Sequence of chain A:
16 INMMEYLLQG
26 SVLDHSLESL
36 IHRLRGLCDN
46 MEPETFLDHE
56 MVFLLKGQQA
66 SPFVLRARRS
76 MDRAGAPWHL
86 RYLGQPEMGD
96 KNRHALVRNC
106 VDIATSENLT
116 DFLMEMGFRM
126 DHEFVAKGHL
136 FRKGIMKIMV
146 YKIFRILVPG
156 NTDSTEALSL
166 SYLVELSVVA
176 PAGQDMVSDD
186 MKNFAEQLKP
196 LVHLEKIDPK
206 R

The following describes two proteins that form a bound complex.

Sequence of chain B:
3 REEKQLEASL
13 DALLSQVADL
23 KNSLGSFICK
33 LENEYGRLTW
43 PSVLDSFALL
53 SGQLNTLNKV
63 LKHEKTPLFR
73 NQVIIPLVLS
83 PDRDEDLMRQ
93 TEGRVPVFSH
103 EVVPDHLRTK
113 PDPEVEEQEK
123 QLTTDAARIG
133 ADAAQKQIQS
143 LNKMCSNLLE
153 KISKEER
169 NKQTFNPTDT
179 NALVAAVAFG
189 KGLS

Residue-level contacts at the interface:
Residue D126 in chain A contacts residue S192 in chain B (closest heavy-atom distance 4.5 Å).
Residue R71 in chain A interacts with residue A186 in chain B (closest heavy-atom distance 3.2 Å).
Residue F129 in chain A contacts residue V185 in chain B (closest heavy-atom distance 4.1 Å).
Residue S164 in chain A interacts with residue L181 in chain B (closest heavy-atom distance 4.6 Å).
Residue R150 in chain A contacts residue L191 in chain B (closest heavy-atom distance 3.6 Å).
Residue I151 in chain A is in contact with residue L191 in chain B (closest heavy-atom distance 4.7 Å).
Residue L28 in chain A contacts residue D177 in chain B (closest heavy-atom distance 3.9 Å).
Residue L196 in chain A interacts with residue F173 in chain B (closest heavy-atom distance 3.6 Å).
Residue H127 in chain A interacts with residue F187 in chain B (closest heavy-atom distance 4.3 Å).
Residue S26 in chain A is in contact with residue F173 in chain B (closest heavy-atom distance 3.2 Å).
Residue P204 in chain A interacts with residue F187 in chain B (closest heavy-atom distance 3.8 Å).
Residue G25 in chain A is in contact with residue T178 in chain B (closest heavy-atom distance 3.8 Å).
Residue L165 in chain A is in contact with residue D177 in chain B (closest heavy-atom distance 4.6 Å).
Residue Y167 in chain A interacts with residue L181 in chain B (closest heavy-atom distance 4.1 Å).
Residue R71 in chain A is in contact with residue F187 in chain B (closest heavy-atom distance 4.6 Å).
Residue S164 in chain A interacts with residue D177 in chain B (closest heavy-atom distance 2.4 Å).
Residue E128 in chain A interacts with residue L191 in chain B (closest heavy-atom distance 4.4 Å).
Residue I148 in chain A contacts residue L191 in chain B (closest heavy-atom distance 4.4 Å).
Residue S26 in chain A interacts with residue N174 in chain B (closest heavy-atom distance 3.4 Å).
Residue H30 in chain A contacts residue K170 in chain B (closest heavy-atom distance 3.9 Å).
Residue Q24 in chain A contacts residue V185 in chain B (closest heavy-atom distance 4.2 Å).
Residue L163 in chain A contacts residue L191 in chain B (closest heavy-atom distance 3.8 Å).
Residue V197 in chain A is in contact with residue F173 in chain B (closest heavy-atom distance 4.6 Å).
Residue S166 in chain A is in contact with residue L181 in chain B (closest heavy-atom distance 3.3 Å).
Residue L168 in chain A is in contact with residue L181 in chain B (closest heavy-atom distance 3.7 Å).
Residue L163 in chain A is in contact with residue A184 in chain B (closest heavy-atom distance 3.7 Å).
Residue I202 in chain A interacts with residue V182 in chain B (closest heavy-atom distance 3.7 Å).
Residue L28 in chain A is in contact with residue T172 in chain B (closest heavy-atom distance 2.8 Å).
Residue I148 in chain A interacts with residue L181 in chain B (closest heavy-atom distance 4.0 Å).
Residue L168 in chain A is in contact with residue V185 in chain B (closest heavy-atom distance 4.1 Å).
Residue L163 in chain A contacts residue A180 in chain B (closest heavy-atom distance 4.7 Å).
Residue S26 in chain A contacts residue T178 in chain B (closest heavy-atom distance 2.3 Å).
Residue L28 in chain A is in contact with residue N174 in chain B (closest heavy-atom distance 3.8 Å).
Residue H30 in chain A interacts with residue Q171 in chain B (closest heavy-atom distance 4.0 Å).
Residue L196 in chain A interacts with residue T172 in chain B (closest heavy-atom distance 2.6 Å).
Residue R150 in chain A contacts residue G190 in chain B (closest heavy-atom distance 2.5 Å).
Residue R71 in chain A interacts with residue V185 in chain B (closest heavy-atom distance 3.2 Å).
Residue F129 in chain A interacts with residue L191 in chain B (closest heavy-atom distance 3.9 Å).
Residue L28 in chain A contacts residue Q171 in chain B (closest heavy-atom distance 3.9 Å).
Residue H198 in chain A interacts with residue F173 in chain B (closest heavy-atom distance 3.6 Å).
Residue L163 in chain A is in contact with residue L181 in chain B (closest heavy-atom distance 3.8 Å).
Residue I202 in chain A contacts residue N179 in chain B (closest heavy-atom distance 3.4 Å).
Residue E200 in chain A interacts with residue T178 in chain B (closest heavy-atom distance 4.5 Å).
Residue P195 in chain A interacts with residue T172 in chain B (closest heavy-atom distance 4.0 Å).
Residue H127 in chain A interacts with residue G188 in chain B (closest heavy-atom distance 3.5 Å).
Residue I148 in chain A is in contact with residue V185 in chain B (closest heavy-atom distance 3.8 Å).
Residue S31 in chain A contacts residue T172 in chain B (closest heavy-atom distance 3.2 Å).
Residue V27 in chain A interacts with residue F173 in chain B (closest heavy-atom distance 4.2 Å).
Residue P195 in chain A contacts residue F173 in chain B (closest heavy-atom distance 4.5 Å).
Residue H127 in chain A is in contact with residue L191 in chain B (closest heavy-atom distance 3.5 Å).
Residue Q24 in chain A interacts with residue V182 in chain B (closest heavy-atom distance 3.4 Å).
Residue S31 in chain A interacts with residue K170 in chain B (closest heavy-atom distance 4.7 Å).
Residue S166 in chain A contacts residue D177 in chain B (closest heavy-atom distance 3.7 Å).
Residue L163 in chain A contacts residue G190 in chain B (closest heavy-atom distance 4.5 Å).
Residue L168 in chain A is in contact with residue V182 in chain B (closest heavy-atom distance 4.2 Å).
Residue L28 in chain A contacts residue F173 in chain B (closest heavy-atom distance 3.7 Å).
Residue S26 in chain A contacts residue L181 in chain B (closest heavy-atom distance 4.5 Å).
Residue Y146 in chain A is in contact with residue V185 in chain B (closest heavy-atom distance 4.2 Å).
Residue S26 in chain A is in contact with residue D177 in chain B (closest heavy-atom distance 4.1 Å).
Residue V27 in chain A is in contact with residue T172 in chain B (closest heavy-atom distance 3.8 Å).